These two protein chains interact to form a complex.

Sequence of protein 1:
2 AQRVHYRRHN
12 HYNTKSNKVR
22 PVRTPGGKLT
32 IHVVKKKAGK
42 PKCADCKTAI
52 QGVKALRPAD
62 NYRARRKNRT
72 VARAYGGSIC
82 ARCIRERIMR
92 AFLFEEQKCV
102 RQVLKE

Residue-level contacts at the interface:
Residue A19 in protein 2 is in contact with residue R74 in protein 1 (closest heavy-atom distance 3.8 Å).
Residue L81 in protein 2 contacts residue M90 in protein 1 (closest heavy-atom distance 3.7 Å).
Residue R17 in protein 2 is in contact with residue A75 in protein 1 (closest heavy-atom distance 4.9 Å).
Residue F146 in protein 2 contacts residue I89 in protein 1 (closest heavy-atom distance 3.7 Å).
Residue Y85 in protein 2 contacts residue F93 in protein 1 (closest heavy-atom distance 4.4 Å).
Residue Y85 in protein 2 contacts residue C100 in protein 1 (closest heavy-atom distance 5.0 Å).
Residue G20 in protein 2 is in contact with residue A75 in protein 1 (closest heavy-atom distance 4.8 Å).
Residue I12 in protein 2 interacts with residue I89 in protein 1 (closest heavy-atom distance 3.6 Å).
Residue N15 in protein 2 interacts with residue R86 in protein 1 (closest heavy-atom distance 2.6 Å).
Residue P82 in protein 2 contacts residue F93 in protein 1 (closest heavy-atom distance 4.2 Å).
Residue F146 in protein 2 interacts with residue A75 in protein 1 (closest heavy-atom distance 3.5 Å).
Residue A19 in protein 2 contacts residue A75 in protein 1 (closest heavy-atom distance 3.7 Å).
Residue L144 in protein 2 interacts with residue A92 in protein 1 (closest heavy-atom distance 4.2 Å).
Residue F146 in protein 2 is in contact with residue A92 in protein 1 (closest heavy-atom distance 3.5 Å).
Residue L81 in protein 2 contacts residue L94 in protein 1 (closest heavy-atom distance 4.0 Å).
Residue Y85 in protein 2 is in contact with residue E97 in protein 1 (closest heavy-atom distance 3.1 Å).
Residue L81 in protein 2 is in contact with residue F93 in protein 1 (closest heavy-atom distance 3.8 Å).
Residue G20 in protein 2 interacts with residue I89 in protein 1 (closest heavy-atom distance 3.7 Å).
Residue T83 in protein 2 interacts with residue F93 in protein 1 (closest heavy-atom distance 3.3 Å).
Residue I12 in protein 2 contacts residue F93 in protein 1 (closest heavy-atom distance 3.1 Å).
Residue L14 in protein 2 is in contact with residue I85 in protein 1 (closest heavy-atom distance 4.6 Å).
Residue L14 in protein 2 contacts residue M90 in protein 1 (closest heavy-atom distance 3.9 Å).
Residue G16 in protein 2 interacts with residue A75 in protein 1 (closest heavy-atom distance 4.8 Å).
Residue G16 in protein 2 interacts with residue R74 in protein 1 (closest heavy-atom distance 3.5 Å).
Residue L14 in protein 2 contacts residue R86 in protein 1 (closest heavy-atom distance 4.0 Å).
Residue R84 in protein 2 is in contact with residue E97 in protein 1 (closest heavy-atom distance 3.5 Å).
Residue F139 in protein 2 is in contact with residue E97 in protein 1 (closest heavy-atom distance 4.5 Å).
Residue H79 in protein 2 is in contact with residue R86 in protein 1 (closest heavy-atom distance 4.5 Å).
Residue F146 in protein 2 is in contact with residue Y76 in protein 1 (closest heavy-atom distance 2.5 Å).
Residue L144 in protein 2 interacts with residue I89 in protein 1 (closest heavy-atom distance 3.9 Å).
Residue F146 in protein 2 contacts residue I85 in protein 1 (closest heavy-atom distance 4.7 Å).
Residue R17 in protein 2 interacts with residue A73 in protein 1 (closest heavy-atom distance 3.4 Å).
Residue Y145 in protein 2 interacts with residue A92 in protein 1 (closest heavy-atom distance 3.3 Å).
Residue K21 in protein 2 interacts with residue A75 in protein 1 (closest heavy-atom distance 5.0 Å).
Residue A19 in protein 2 interacts with residue I89 in protein 1 (closest heavy-atom distance 3.6 Å).
Residue G16 in protein 2 contacts residue A73 in protein 1 (closest heavy-atom distance 4.6 Å).
Residue F146 in protein 2 contacts residue R88 in protein 1 (closest heavy-atom distance 3.7 Å).
Residue R17 in protein 2 is in contact with residue R74 in protein 1 (closest heavy-atom distance 4.6 Å).
Residue A19 in protein 2 contacts residue I85 in protein 1 (closest heavy-atom distance 4.3 Å).
Residue L14 in protein 2 interacts with residue I89 in protein 1 (closest heavy-atom distance 3.5 Å).
Residue L144 in protein 2 is in contact with residue F93 in protein 1 (closest heavy-atom distance 4.3 Å).
Residue F139 in protein 2 is in contact with residue F93 in protein 1 (closest heavy-atom distance 3.5 Å).
Residue I13 in protein 2 contacts residue I89 in protein 1 (closest heavy-atom distance 4.3 Å).

Sequence of protein 2:
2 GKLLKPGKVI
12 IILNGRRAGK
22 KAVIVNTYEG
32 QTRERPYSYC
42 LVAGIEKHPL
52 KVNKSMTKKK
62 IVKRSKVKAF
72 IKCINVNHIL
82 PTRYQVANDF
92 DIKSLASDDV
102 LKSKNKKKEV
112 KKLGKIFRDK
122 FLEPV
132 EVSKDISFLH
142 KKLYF